Sequence of chain A:
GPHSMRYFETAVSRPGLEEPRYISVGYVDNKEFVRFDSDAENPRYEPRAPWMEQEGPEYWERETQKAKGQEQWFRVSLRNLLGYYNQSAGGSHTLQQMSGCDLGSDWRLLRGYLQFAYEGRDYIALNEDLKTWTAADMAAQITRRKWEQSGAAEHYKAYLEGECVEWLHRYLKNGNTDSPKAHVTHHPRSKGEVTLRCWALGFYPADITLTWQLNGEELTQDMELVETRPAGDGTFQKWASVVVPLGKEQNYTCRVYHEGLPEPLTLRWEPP

These two protein chains interact to form a complex.

Sequence of chain B:
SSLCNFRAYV

Contacts between the two chains:
Residue W73 in chain A contacts residue V10 in chain B (closest heavy-atom distance 3.5 Å).
Residue Q97 in chain A interacts with residue N5 in chain B (closest heavy-atom distance 2.9 Å).
Residue Y171 in chain A interacts with residue S1 in chain B (closest heavy-atom distance 2.6 Å).
Residue Q97 in chain A contacts residue L3 in chain B (closest heavy-atom distance 3.7 Å).
Residue S77 in chain A contacts residue V10 in chain B (closest heavy-atom distance 3.0 Å).
Residue Q70 in chain A interacts with residue C4 in chain B (closest heavy-atom distance 3.8 Å).
Residue K146 in chain A contacts residue A8 in chain B (closest heavy-atom distance 4.5 Å).
Residue N80 in chain A contacts residue Y9 in chain B (closest heavy-atom distance 3.8 Å).
Residue Y84 in chain A interacts with residue V10 in chain B (closest heavy-atom distance 2.9 Å).
Residue Y156 in chain A interacts with residue L3 in chain B (closest heavy-atom distance 3.9 Å).
Residue Y7 in chain A interacts with residue S2 in chain B (closest heavy-atom distance 3.4 Å).
Residue E163 in chain A interacts with residue S1 in chain B (closest heavy-atom distance 2.4 Å).
Residue H155 in chain A contacts residue L3 in chain B (closest heavy-atom distance 4.4 Å).
Residue S77 in chain A is in contact with residue Y9 in chain B (closest heavy-atom distance 3.5 Å).
Residue Y159 in chain A is in contact with residue S1 in chain B (closest heavy-atom distance 2.7 Å).
Residue N80 in chain A interacts with residue V10 in chain B (closest heavy-atom distance 2.8 Å).
Residue W147 in chain A is in contact with residue Y9 in chain B (closest heavy-atom distance 2.9 Å).
Residue Q70 in chain A contacts residue N5 in chain B (closest heavy-atom distance 2.9 Å).
Residue W73 in chain A contacts residue F6 in chain B (closest heavy-atom distance 3.0 Å).
Residue F116 in chain A contacts residue N5 in chain B (closest heavy-atom distance 4.0 Å).
Residue V76 in chain A contacts residue Y9 in chain B (closest heavy-atom distance 3.4 Å).
Residue T143 in chain A is in contact with residue V10 in chain B (closest heavy-atom distance 2.7 Å).
Residue K66 in chain A contacts residue S2 in chain B (closest heavy-atom distance 2.9 Å).
Residue G151 in chain A contacts residue F6 in chain B (closest heavy-atom distance 4.5 Å).
Residue H155 in chain A is in contact with residue F6 in chain B (closest heavy-atom distance 3.4 Å).
Residue W147 in chain A interacts with residue A8 in chain B (closest heavy-atom distance 3.5 Å).
Residue W73 in chain A interacts with residue A8 in chain B (closest heavy-atom distance 3.3 Å).
Residue W73 in chain A is in contact with residue N5 in chain B (closest heavy-atom distance 3.4 Å).
Residue Y7 in chain A contacts residue S1 in chain B (closest heavy-atom distance 2.8 Å).
Residue S150 in chain A is in contact with residue A8 in chain B (closest heavy-atom distance 3.7 Å).
Residue L95 in chain A interacts with residue V10 in chain B (closest heavy-atom distance 4.4 Å).
Residue H155 in chain A interacts with residue N5 in chain B (closest heavy-atom distance 3.7 Å).
Residue K146 in chain A contacts residue Y9 in chain B (closest heavy-atom distance 3.2 Å).
Residue W73 in chain A contacts residue R7 in chain B (closest heavy-atom distance 4.3 Å).
Residue M5 in chain A interacts with residue S1 in chain B (closest heavy-atom distance 4.0 Å).
Residue W147 in chain A is in contact with residue V10 in chain B (closest heavy-atom distance 3.9 Å).
Residue F74 in chain A is in contact with residue N5 in chain B (closest heavy-atom distance 4.3 Å).
Residue Y156 in chain A is in contact with residue N5 in chain B (closest heavy-atom distance 3.4 Å).
Residue L114 in chain A interacts with residue L3 in chain B (closest heavy-atom distance 3.9 Å).
Residue H155 in chain A interacts with residue C4 in chain B (closest heavy-atom distance 2.9 Å).
Residue Y123 in chain A is in contact with residue V10 in chain B (closest heavy-atom distance 3.7 Å).
Residue L81 in chain A is in contact with residue V10 in chain B (closest heavy-atom distance 3.7 Å).
Residue Q70 in chain A interacts with residue L3 in chain B (closest heavy-atom distance 3.3 Å).
Residue K146 in chain A contacts residue V10 in chain B (closest heavy-atom distance 3.3 Å).
Residue Q72 in chain A contacts residue Y9 in chain B (closest heavy-atom distance 4.4 Å).
Residue K66 in chain A is in contact with residue S1 in chain B (closest heavy-atom distance 3.5 Å).
Residue W73 in chain A is in contact with residue Y9 in chain B (closest heavy-atom distance 3.7 Å).
Residue Y159 in chain A is in contact with residue S2 in chain B (closest heavy-atom distance 3.8 Å).
Residue S99 in chain A interacts with residue L3 in chain B (closest heavy-atom distance 3.8 Å).
Residue E63 in chain A is in contact with residue S2 in chain B (closest heavy-atom distance 2.8 Å).
Residue Y159 in chain A interacts with residue L3 in chain B (closest heavy-atom distance 3.6 Å).
Residue S150 in chain A is in contact with residue F6 in chain B (closest heavy-atom distance 3.4 Å).
Residue Y45 in chain A interacts with residue S2 in chain B (closest heavy-atom distance 3.8 Å).
Residue K66 in chain A is in contact with residue C4 in chain B (closest heavy-atom distance 4.0 Å).
Residue E163 in chain A interacts with residue S2 in chain B (closest heavy-atom distance 3.7 Å).
Residue A152 in chain A is in contact with residue F6 in chain B (closest heavy-atom distance 3.5 Å).
Residue Y156 in chain A interacts with residue F6 in chain B (closest heavy-atom distance 3.0 Å).
Residue W167 in chain A interacts with residue S1 in chain B (closest heavy-atom distance 3.4 Å).
Residue E63 in chain A is in contact with residue S1 in chain B (closest heavy-atom distance 3.5 Å).
Residue Y59 in chain A is in contact with residue S1 in chain B (closest heavy-atom distance 4.2 Å).